Sequence of protein 2:
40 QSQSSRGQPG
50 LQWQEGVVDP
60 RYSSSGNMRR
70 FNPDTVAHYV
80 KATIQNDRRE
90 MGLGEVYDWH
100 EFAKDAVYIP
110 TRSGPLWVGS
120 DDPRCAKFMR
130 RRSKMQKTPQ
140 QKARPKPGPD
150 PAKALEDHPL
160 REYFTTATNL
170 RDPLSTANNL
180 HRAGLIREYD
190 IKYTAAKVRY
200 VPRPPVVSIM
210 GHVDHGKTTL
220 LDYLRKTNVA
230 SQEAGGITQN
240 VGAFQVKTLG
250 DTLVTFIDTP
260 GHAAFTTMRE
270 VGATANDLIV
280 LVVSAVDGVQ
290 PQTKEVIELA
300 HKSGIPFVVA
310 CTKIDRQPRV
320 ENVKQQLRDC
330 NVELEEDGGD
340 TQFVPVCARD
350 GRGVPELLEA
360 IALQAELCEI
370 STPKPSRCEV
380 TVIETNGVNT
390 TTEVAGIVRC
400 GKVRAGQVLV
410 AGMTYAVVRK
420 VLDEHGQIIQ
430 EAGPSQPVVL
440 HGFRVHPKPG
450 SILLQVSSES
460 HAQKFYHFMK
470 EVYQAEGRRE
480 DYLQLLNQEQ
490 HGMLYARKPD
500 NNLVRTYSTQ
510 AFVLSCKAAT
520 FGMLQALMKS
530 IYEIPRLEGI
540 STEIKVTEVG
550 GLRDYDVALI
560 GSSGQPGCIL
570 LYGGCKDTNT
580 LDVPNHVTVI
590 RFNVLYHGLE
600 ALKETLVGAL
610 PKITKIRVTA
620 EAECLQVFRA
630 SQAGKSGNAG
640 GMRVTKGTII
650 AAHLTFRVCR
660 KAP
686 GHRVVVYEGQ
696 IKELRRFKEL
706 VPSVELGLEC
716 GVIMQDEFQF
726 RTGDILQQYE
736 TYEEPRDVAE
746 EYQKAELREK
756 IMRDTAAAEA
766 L

These two protein chains interact to form a complex.

Residue-level contacts at the interface:
Residue F520 in protein 2 interacts with residue Y476 in protein 1 (closest heavy-atom distance 3.2 Å).
Residue S63 in protein 2 is in contact with residue T552 in protein 1 (closest heavy-atom distance 3.3 Å).
Residue R496 in protein 2 is in contact with residue T537 in protein 1 (closest heavy-atom distance 2.5 Å).
Residue E547 in protein 2 is in contact with residue N483 in protein 1 (closest heavy-atom distance 2.4 Å).
Residue Q487 in protein 2 is in contact with residue L531 in protein 1 (closest heavy-atom distance 3.0 Å).
Residue R478 in protein 2 is in contact with residue A271 in protein 1 (closest heavy-atom distance 3.2 Å).
Residue Y472 in protein 2 contacts residue W521 in protein 1 (closest heavy-atom distance 3.2 Å).
Residue N486 in protein 2 interacts with residue E601 in protein 1 (closest heavy-atom distance 3.1 Å).
Residue E475 in protein 2 is in contact with residue Y574 in protein 1 (closest heavy-atom distance 2.6 Å).
Residue E547 in protein 2 is in contact with residue F480 in protein 1 (closest heavy-atom distance 3.1 Å).
Residue F163 in protein 2 is in contact with residue D467 in protein 1 (closest heavy-atom distance 3.1 Å).
Residue H445 in protein 2 contacts residue Y476 in protein 1 (closest heavy-atom distance 2.4 Å).
Residue E475 in protein 2 is in contact with residue R465 in protein 1 (closest heavy-atom distance 3.1 Å).
Residue E365 in protein 2 is in contact with residue L321 in protein 1 (closest heavy-atom distance 3.2 Å).
Residue T505 in protein 2 interacts with residue D554 in protein 1 (closest heavy-atom distance 3.0 Å).
Residue Y554 in protein 2 interacts with residue N483 in protein 1 (closest heavy-atom distance 3.0 Å).
Residue R496 in protein 2 contacts residue D532 in protein 1 (closest heavy-atom distance 3.1 Å).
Residue R496 in protein 2 interacts with residue H529 in protein 1 (closest heavy-atom distance 3.2 Å).
Residue G303 in protein 2 contacts residue R300 in protein 1 (closest heavy-atom distance 3.2 Å).
Residue E479 in protein 2 is in contact with residue K572 in protein 1 (closest heavy-atom distance 3.3 Å).
Residue M492 in protein 2 interacts with residue R600 in protein 1 (closest heavy-atom distance 2.8 Å).
Residue F520 in protein 2 is in contact with residue D473 in protein 1 (closest heavy-atom distance 3.0 Å).
Residue K447 in protein 2 is in contact with residue Y472 in protein 1 (closest heavy-atom distance 2.6 Å).
Residue R477 in protein 2 contacts residue Y517 in protein 1 (closest heavy-atom distance 2.9 Å).
Residue M492 in protein 2 is in contact with residue E601 in protein 1 (closest heavy-atom distance 3.3 Å).
Residue R143 in protein 2 interacts with residue R260 in protein 1 (closest heavy-atom distance 2.9 Å).
Residue D480 in protein 2 interacts with residue L523 in protein 1 (closest heavy-atom distance 3.2 Å).
Residue S507 in protein 2 is in contact with residue D554 in protein 1 (closest heavy-atom distance 2.9 Å).
Residue D339 in protein 2 interacts with residue L304 in protein 1 (closest heavy-atom distance 3.2 Å).
Residue Q139 in protein 2 contacts residue L531 in protein 1 (closest heavy-atom distance 3.0 Å).
Residue E488 in protein 2 interacts with residue R260 in protein 1 (closest heavy-atom distance 3.1 Å).
Residue K544 in protein 2 interacts with residue R478 in protein 1 (closest heavy-atom distance 3.2 Å).
Residue H490 in protein 2 interacts with residue W604 in protein 1 (closest heavy-atom distance 3.1 Å).
Residue D480 in protein 2 is in contact with residue T527 in protein 1 (closest heavy-atom distance 3.3 Å).
Residue T546 in protein 2 is in contact with residue R478 in protein 1 (closest heavy-atom distance 2.3 Å).
Residue K447 in protein 2 is in contact with residue T471 in protein 1 (closest heavy-atom distance 3.2 Å).
Residue Y531 in protein 2 is in contact with residue P585 in protein 1 (closest heavy-atom distance 3.2 Å).
Residue Y531 in protein 2 interacts with residue R563 in protein 1 (closest heavy-atom distance 3.1 Å).
Residue E532 in protein 2 interacts with residue P585 in protein 1 (closest heavy-atom distance 3.2 Å).
Residue G147 in protein 2 contacts residue R267 in protein 1 (closest heavy-atom distance 3.0 Å).
Residue V545 in protein 2 is in contact with residue R478 in protein 1 (closest heavy-atom distance 3.1 Å).
Residue T546 in protein 2 is in contact with residue T479 in protein 1 (closest heavy-atom distance 3.2 Å).
Residue E479 in protein 2 interacts with residue F573 in protein 1 (closest heavy-atom distance 2.8 Å).
Residue E547 in protein 2 is in contact with residue T479 in protein 1 (closest heavy-atom distance 3.3 Å).
Residue R496 in protein 2 interacts with residue D530 in protein 1 (closest heavy-atom distance 3.2 Å).
Residue P138 in protein 2 contacts residue A533 in protein 1 (closest heavy-atom distance 3.2 Å).
Residue R535 in protein 2 is in contact with residue D591 in protein 1 (closest heavy-atom distance 2.4 Å).
Residue R478 in protein 2 is in contact with residue E275 in protein 1 (closest heavy-atom distance 2.9 Å).
Residue Q524 in protein 2 is in contact with residue D473 in protein 1 (closest heavy-atom distance 3.0 Å).
Residue R496 in protein 2 interacts with residue D534 in protein 1 (closest heavy-atom distance 2.6 Å).
Residue R131 in protein 2 contacts residue D538 in protein 1 (closest heavy-atom distance 2.4 Å).
Residue P146 in protein 2 interacts with residue R267 in protein 1 (closest heavy-atom distance 2.6 Å).
Residue R753 in protein 2 interacts with residue D591 in protein 1 (closest heavy-atom distance 2.7 Å).
Residue E479 in protein 2 interacts with residue Y574 in protein 1 (closest heavy-atom distance 3.3 Å).
Residue K447 in protein 2 is in contact with residue K470 in protein 1 (closest heavy-atom distance 3.0 Å).
Residue Y472 in protein 2 contacts residue T471 in protein 1 (closest heavy-atom distance 2.5 Å).
Residue Q135 in protein 2 contacts residue G535 in protein 1 (closest heavy-atom distance 3.3 Å).
Residue Q139 in protein 2 is in contact with residue D530 in protein 1 (closest heavy-atom distance 2.4 Å).
Residue N486 in protein 2 is in contact with residue H602 in protein 1 (closest heavy-atom distance 3.2 Å).
Residue R477 in protein 2 is in contact with residue Q520 in protein 1 (closest heavy-atom distance 2.7 Å).

Sequence of protein 1:
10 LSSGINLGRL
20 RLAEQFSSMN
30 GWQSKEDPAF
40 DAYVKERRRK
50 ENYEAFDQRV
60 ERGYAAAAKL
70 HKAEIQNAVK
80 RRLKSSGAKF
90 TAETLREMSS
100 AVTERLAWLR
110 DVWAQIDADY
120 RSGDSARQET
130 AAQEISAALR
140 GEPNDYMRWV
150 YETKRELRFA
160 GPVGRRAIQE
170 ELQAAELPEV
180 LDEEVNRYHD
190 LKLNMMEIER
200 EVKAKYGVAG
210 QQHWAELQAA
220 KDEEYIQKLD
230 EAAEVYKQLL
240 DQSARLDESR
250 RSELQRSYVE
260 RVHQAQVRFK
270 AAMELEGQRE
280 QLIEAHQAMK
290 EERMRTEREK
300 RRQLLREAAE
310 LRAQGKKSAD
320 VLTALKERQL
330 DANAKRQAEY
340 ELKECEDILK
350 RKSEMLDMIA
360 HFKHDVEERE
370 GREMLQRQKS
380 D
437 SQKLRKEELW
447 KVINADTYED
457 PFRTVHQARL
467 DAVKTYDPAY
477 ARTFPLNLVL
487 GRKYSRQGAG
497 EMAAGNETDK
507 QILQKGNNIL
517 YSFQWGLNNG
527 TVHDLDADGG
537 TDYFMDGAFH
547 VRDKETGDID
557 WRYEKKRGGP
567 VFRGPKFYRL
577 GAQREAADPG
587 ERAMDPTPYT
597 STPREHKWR